Sequence of the second protein:
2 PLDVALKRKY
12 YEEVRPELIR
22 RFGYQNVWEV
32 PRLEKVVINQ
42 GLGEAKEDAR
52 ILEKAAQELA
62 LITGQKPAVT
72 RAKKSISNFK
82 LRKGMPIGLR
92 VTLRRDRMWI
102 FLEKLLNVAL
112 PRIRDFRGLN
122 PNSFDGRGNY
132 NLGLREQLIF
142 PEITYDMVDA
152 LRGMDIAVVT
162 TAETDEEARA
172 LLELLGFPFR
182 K

Sequence of the first protein:
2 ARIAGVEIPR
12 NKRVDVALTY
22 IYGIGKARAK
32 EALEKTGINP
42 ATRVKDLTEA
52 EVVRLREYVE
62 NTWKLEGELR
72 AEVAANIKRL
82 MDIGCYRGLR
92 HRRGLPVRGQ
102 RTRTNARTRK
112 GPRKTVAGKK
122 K

Interface contacts:
Residue D116 in the second protein is in contact with residue E69 in the first protein (closest heavy-atom distance 4.5 Å).
Residue D116 in the second protein is in contact with residue G68 in the first protein (closest heavy-atom distance 3.2 Å).
Residue L139 in the second protein is in contact with residue R3 in the first protein (closest heavy-atom distance 2.8 Å).
Residue D147 in the second protein is in contact with residue R11 in the first protein (closest heavy-atom distance 4.5 Å).
Residue R115 in the second protein contacts residue E8 in the first protein (closest heavy-atom distance 2.5 Å).
Residue R113 in the second protein contacts residue V7 in the first protein (closest heavy-atom distance 3.3 Å).
Residue R113 in the second protein contacts residue R3 in the first protein (closest heavy-atom distance 3.3 Å).
Residue I114 in the second protein contacts residue V7 in the first protein (closest heavy-atom distance 3.9 Å).
Residue E137 in the second protein is in contact with residue R3 in the first protein (closest heavy-atom distance 4.8 Å).
Residue R115 in the second protein is in contact with residue V7 in the first protein (closest heavy-atom distance 2.7 Å).
Residue E137 in the second protein interacts with residue V7 in the first protein (closest heavy-atom distance 3.6 Å).
Residue L139 in the second protein is in contact with residue V7 in the first protein (closest heavy-atom distance 4.4 Å).
Residue Y146 in the second protein is in contact with residue I9 in the first protein (closest heavy-atom distance 4.3 Å).
Residue Y146 in the second protein interacts with residue R11 in the first protein (closest heavy-atom distance 2.6 Å).
Residue Y146 in the second protein contacts residue R3 in the first protein (closest heavy-atom distance 5.0 Å).

This data describes a binding interaction between two proteins.